These two protein chains interact to form a complex.

Interface contacts:
Residue N3 in chain A interacts with residue H233 in chain B (closest heavy-atom distance 3.9 Å).
Residue G14 in chain A is in contact with residue F227 in chain B (closest heavy-atom distance 3.4 Å).
Residue T2 in chain A is in contact with residue H233 in chain B (closest heavy-atom distance 3.2 Å).
Residue I17 in chain A is in contact with residue E218 in chain B (closest heavy-atom distance 3.2 Å).
Residue R135 in chain A contacts residue A214 in chain B (closest heavy-atom distance 3.1 Å).
Residue R135 in chain A is in contact with residue F211 in chain B (closest heavy-atom distance 3.1 Å).
Residue I15 in chain A interacts with residue K223 in chain B (closest heavy-atom distance 3.7 Å).
Residue N10 in chain A contacts residue N190 in chain B (closest heavy-atom distance 2.9 Å).
Residue I138 in chain A is in contact with residue A214 in chain B (closest heavy-atom distance 3.4 Å).
Residue D12 in chain A is in contact with residue H233 in chain B (closest heavy-atom distance 3.6 Å).
Residue I15 in chain A interacts with residue F225 in chain B (closest heavy-atom distance 3.6 Å).
Residue R18 in chain A is in contact with residue E218 in chain B (closest heavy-atom distance 3.8 Å).
Residue I15 in chain A is in contact with residue K224 in chain B (closest heavy-atom distance 3.2 Å).
Residue T11 in chain A contacts residue H233 in chain B (closest heavy-atom distance 2.6 Å).
Residue D133 in chain A contacts residue Q219 in chain B (closest heavy-atom distance 3.4 Å).
Residue T11 in chain A interacts with residue G232 in chain B (closest heavy-atom distance 3.7 Å).
Residue S13 in chain A contacts residue N230 in chain B (closest heavy-atom distance 4.1 Å).
Residue I138 in chain A contacts residue E210 in chain B (closest heavy-atom distance 3.4 Å).
Residue N131 in chain A is in contact with residue T193 in chain B (closest heavy-atom distance 3.6 Å).
Residue S13 in chain A interacts with residue N190 in chain B (closest heavy-atom distance 3.5 Å).
Residue R135 in chain A interacts with residue S215 in chain B (closest heavy-atom distance 3.2 Å).
Residue D19 in chain A interacts with residue T216 in chain B (closest heavy-atom distance 2.6 Å).
Residue D19 in chain A is in contact with residue Q219 in chain B (closest heavy-atom distance 3.6 Å).
Residue D133 in chain A interacts with residue Q197 in chain B (closest heavy-atom distance 2.5 Å).
Residue R9 in chain A contacts residue K192 in chain B (closest heavy-atom distance 4.0 Å).
Residue R9 in chain A is in contact with residue T193 in chain B (closest heavy-atom distance 4.0 Å).
Residue R135 in chain A contacts residue Q197 in chain B (closest heavy-atom distance 3.2 Å).
Residue Y136 in chain A is in contact with residue Q197 in chain B (closest heavy-atom distance 3.3 Å).
Residue G14 in chain A is in contact with residue N230 in chain B (closest heavy-atom distance 2.8 Å).
Residue F4 in chain A contacts residue H233 in chain B (closest heavy-atom distance 3.4 Å).
Residue Y136 in chain A interacts with residue T200 in chain B (closest heavy-atom distance 3.5 Å).
Residue G5 in chain A interacts with residue H233 in chain B (closest heavy-atom distance 3.9 Å).
Residue S13 in chain A interacts with residue F227 in chain B (closest heavy-atom distance 3.5 Å).
Residue I15 in chain A contacts residue N230 in chain B (closest heavy-atom distance 4.1 Å).
Residue R135 in chain A interacts with residue Q219 in chain B (closest heavy-atom distance 3.3 Å).
Residue N10 in chain A contacts residue D235 in chain B (closest heavy-atom distance 3.8 Å).
Residue N10 in chain A is in contact with residue Y189 in chain B (closest heavy-atom distance 3.7 Å).
Residue N10 in chain A contacts residue H233 in chain B (closest heavy-atom distance 3.2 Å).
Residue N131 in chain A interacts with residue N196 in chain B (closest heavy-atom distance 3.3 Å).
Residue D12 in chain A interacts with residue G232 in chain B (closest heavy-atom distance 3.2 Å).
Residue S13 in chain A interacts with residue R231 in chain B (closest heavy-atom distance 3.5 Å).
Residue W141 in chain A contacts residue A214 in chain B (closest heavy-atom distance 3.9 Å).
Residue G14 in chain A is in contact with residue D226 in chain B (closest heavy-atom distance 3.4 Å).
Residue I138 in chain A is in contact with residue F211 in chain B (closest heavy-atom distance 4.0 Å).
Residue R25 in chain A is in contact with residue T216 in chain B (closest heavy-atom distance 3.2 Å).
Residue R9 in chain A is in contact with residue Y189 in chain B (closest heavy-atom distance 3.8 Å).
Residue N10 in chain A interacts with residue G232 in chain B (closest heavy-atom distance 3.9 Å).
Residue E21 in chain A is in contact with residue T216 in chain B (closest heavy-atom distance 4.0 Å).
Residue R25 in chain A interacts with residue A214 in chain B (closest heavy-atom distance 3.6 Å).
Residue N22 in chain A is in contact with residue Q219 in chain B (closest heavy-atom distance 4.0 Å).
Residue F8 in chain A interacts with residue K192 in chain B (closest heavy-atom distance 2.3 Å).
Residue S13 in chain A is in contact with residue G232 in chain B (closest heavy-atom distance 3.9 Å).
Residue I15 in chain A is in contact with residue W194 in chain B (closest heavy-atom distance 3.8 Å).
Residue D12 in chain A contacts residue N230 in chain B (closest heavy-atom distance 3.9 Å).
Residue D19 in chain A interacts with residue E218 in chain B (closest heavy-atom distance 4.1 Å).
Residue Y136 in chain A contacts residue F211 in chain B (closest heavy-atom distance 3.8 Å).
Residue F8 in chain A is in contact with residue Y189 in chain B (closest heavy-atom distance 3.0 Å).
Residue Q143 in chain A contacts residue A214 in chain B (closest heavy-atom distance 3.5 Å).
Residue P7 in chain A contacts residue Y189 in chain B (closest heavy-atom distance 3.4 Å).
Residue V16 in chain A is in contact with residue N230 in chain B (closest heavy-atom distance 3.8 Å).

Sequence of chain A:
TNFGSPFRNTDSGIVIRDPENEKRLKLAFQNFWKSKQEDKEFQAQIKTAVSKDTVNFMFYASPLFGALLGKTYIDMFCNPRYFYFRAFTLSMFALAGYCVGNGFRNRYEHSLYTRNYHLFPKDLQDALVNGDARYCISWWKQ

Sequence of chain B:
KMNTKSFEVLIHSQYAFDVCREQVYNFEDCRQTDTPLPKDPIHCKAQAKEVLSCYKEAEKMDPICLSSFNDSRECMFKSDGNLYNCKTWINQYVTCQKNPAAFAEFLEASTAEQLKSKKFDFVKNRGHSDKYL